Sequence of chain B:
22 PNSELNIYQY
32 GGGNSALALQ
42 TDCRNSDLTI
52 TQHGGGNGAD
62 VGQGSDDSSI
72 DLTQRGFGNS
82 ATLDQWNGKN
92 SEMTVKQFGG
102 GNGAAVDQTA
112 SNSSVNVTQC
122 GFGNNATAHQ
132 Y

Residue-level contacts at the interface:
Residue T42 in chain A interacts with residue S24 in chain B (closest heavy-atom distance 4.6 Å).
Residue E25 in chain A interacts with residue L38 in chain B (closest heavy-atom distance 4.8 Å).
Residue P22 in chain A contacts residue P22 in chain B (closest heavy-atom distance 3.8 Å).
Residue G34 in chain A is in contact with residue G32 in chain B (closest heavy-atom distance 3.1 Å).
Residue L38 in chain A interacts with residue I28 in chain B (closest heavy-atom distance 4.3 Å).
Residue G33 in chain A contacts residue G34 in chain B (closest heavy-atom distance 4.0 Å).
Residue L26 in chain A is in contact with residue I28 in chain B (closest heavy-atom distance 3.5 Å).
Residue T42 in chain A is in contact with residue E25 in chain B (closest heavy-atom distance 4.2 Å).
Residue Q30 in chain A contacts residue G34 in chain B (closest heavy-atom distance 4.7 Å).
Residue E25 in chain A contacts residue L40 in chain B (closest heavy-atom distance 3.4 Å).
Residue G34 in chain A interacts with residue G33 in chain B (closest heavy-atom distance 3.2 Å).
Residue A39 in chain A is in contact with residue L26 in chain B (closest heavy-atom distance 4.2 Å).
Residue N23 in chain A is in contact with residue T42 in chain B (closest heavy-atom distance 2.6 Å).
Residue Q41 in chain A is in contact with residue E25 in chain B (closest heavy-atom distance 3.2 Å).
Residue E25 in chain A interacts with residue A39 in chain B (closest heavy-atom distance 3.6 Å).
Residue S36 in chain A is in contact with residue Q30 in chain B (closest heavy-atom distance 3.4 Å).
Residue Q41 in chain A contacts residue L26 in chain B (closest heavy-atom distance 4.0 Å).
Residue D43 in chain A is in contact with residue N23 in chain B (closest heavy-atom distance 3.0 Å).
Residue L40 in chain A is in contact with residue L26 in chain B (closest heavy-atom distance 4.7 Å).
Residue N27 in chain A is in contact with residue L40 in chain B (closest heavy-atom distance 4.8 Å).
Residue P22 in chain A is in contact with residue D43 in chain B (closest heavy-atom distance 4.8 Å).
Residue G32 in chain A is in contact with residue G33 in chain B (closest heavy-atom distance 3.6 Å).
Residue N23 in chain A interacts with residue D43 in chain B (closest heavy-atom distance 3.1 Å).
Residue I28 in chain A is in contact with residue A37 in chain B (closest heavy-atom distance 2.7 Å).
Residue G33 in chain A is in contact with residue G32 in chain B (closest heavy-atom distance 4.3 Å).
Residue Q41 in chain A contacts residue N27 in chain B (closest heavy-atom distance 4.2 Å).
Residue N27 in chain A interacts with residue L38 in chain B (closest heavy-atom distance 3.3 Å).
Residue S36 in chain A is in contact with residue Y31 in chain B (closest heavy-atom distance 4.5 Å).
Residue I28 in chain A is in contact with residue Q30 in chain B (closest heavy-atom distance 4.0 Å).
Residue A37 in chain A contacts residue I28 in chain B (closest heavy-atom distance 3.4 Å).
Residue R45 in chain A contacts residue S24 in chain B (closest heavy-atom distance 3.7 Å).
Residue Y29 in chain A is in contact with residue L38 in chain B (closest heavy-atom distance 3.2 Å).
Residue Q41 in chain A interacts with residue S24 in chain B (closest heavy-atom distance 3.4 Å).
Residue A37 in chain A interacts with residue Y29 in chain B (closest heavy-atom distance 3.8 Å).
Residue A37 in chain A interacts with residue Q30 in chain B (closest heavy-atom distance 3.6 Å).
Residue P22 in chain A is in contact with residue S24 in chain B (closest heavy-atom distance 4.8 Å).
Residue G34 in chain A is in contact with residue G34 in chain B (closest heavy-atom distance 4.8 Å).
Residue E25 in chain A interacts with residue Q41 in chain B (closest heavy-atom distance 4.4 Å).
Residue Q30 in chain A contacts residue S36 in chain B (closest heavy-atom distance 4.1 Å).
Residue L26 in chain A is in contact with residue L26 in chain B (closest heavy-atom distance 3.2 Å).
Residue A39 in chain A contacts residue I28 in chain B (closest heavy-atom distance 3.8 Å).
Residue L38 in chain A is in contact with residue Y29 in chain B (closest heavy-atom distance 3.4 Å).
Residue I28 in chain A contacts residue I28 in chain B (closest heavy-atom distance 3.4 Å).
Residue A39 in chain A contacts residue N27 in chain B (closest heavy-atom distance 3.0 Å).
Residue N35 in chain A is in contact with residue Q30 in chain B (closest heavy-atom distance 3.8 Å).
Residue N35 in chain A interacts with residue G32 in chain B (closest heavy-atom distance 3.0 Å).
Residue G32 in chain A interacts with residue G34 in chain B (closest heavy-atom distance 2.8 Å).
Residue L40 in chain A interacts with residue N27 in chain B (closest heavy-atom distance 3.1 Å).
Residue L26 in chain A interacts with residue A39 in chain B (closest heavy-atom distance 3.6 Å).
Residue Y29 in chain A interacts with residue S36 in chain B (closest heavy-atom distance 4.7 Å).
Residue R45 in chain A interacts with residue N23 in chain B (closest heavy-atom distance 4.0 Å).
Residue G33 in chain A interacts with residue G33 in chain B (closest heavy-atom distance 3.6 Å).
Residue Q30 in chain A interacts with residue Q30 in chain B (closest heavy-atom distance 2.7 Å).
Residue R45 in chain A contacts residue P22 in chain B (closest heavy-atom distance 3.2 Å).
Residue N35 in chain A contacts residue G33 in chain B (closest heavy-atom distance 4.7 Å).
Residue S24 in chain A interacts with residue Q41 in chain B (closest heavy-atom distance 2.8 Å).
Residue Q30 in chain A interacts with residue N35 in chain B (closest heavy-atom distance 3.4 Å).
Residue N27 in chain A is in contact with residue A39 in chain B (closest heavy-atom distance 2.7 Å).
Residue Y29 in chain A is in contact with residue A37 in chain B (closest heavy-atom distance 4.2 Å).
Residue N23 in chain A interacts with residue Q41 in chain B (closest heavy-atom distance 4.3 Å).

The following describes two proteins that form a bound complex.

Sequence of chain A:
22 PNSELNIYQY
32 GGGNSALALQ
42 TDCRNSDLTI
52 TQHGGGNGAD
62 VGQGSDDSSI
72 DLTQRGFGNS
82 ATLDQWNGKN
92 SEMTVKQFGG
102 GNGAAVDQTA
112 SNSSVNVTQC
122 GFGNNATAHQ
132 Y